Sequence of protein 1:
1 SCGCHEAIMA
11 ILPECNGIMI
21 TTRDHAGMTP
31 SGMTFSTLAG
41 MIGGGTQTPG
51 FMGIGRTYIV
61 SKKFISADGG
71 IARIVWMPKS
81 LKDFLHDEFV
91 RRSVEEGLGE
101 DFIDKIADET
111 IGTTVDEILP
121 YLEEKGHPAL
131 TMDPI

Residue-level contacts at the interface:
Residue Y58 in protein 2 is in contact with residue Q47 in protein 1 (closest heavy-atom distance 2.7 Å).
Residue T46 in protein 2 contacts residue A67 in protein 1 (closest heavy-atom distance 4.4 Å).
Residue P49 in protein 2 interacts with residue M52 in protein 1 (closest heavy-atom distance 4.3 Å).
Residue P49 in protein 2 interacts with residue F51 in protein 1 (closest heavy-atom distance 3.8 Å).
Residue M52 in protein 2 contacts residue G50 in protein 1 (closest heavy-atom distance 3.8 Å).
Residue T48 in protein 2 contacts residue D68 in protein 1 (closest heavy-atom distance 3.4 Å).
Residue I11 in protein 2 interacts with residue G50 in protein 1 (closest heavy-atom distance 3.9 Å).
Residue I65 in protein 2 is in contact with residue Q47 in protein 1 (closest heavy-atom distance 3.3 Å).
Residue G45 in protein 2 interacts with residue I65 in protein 1 (closest heavy-atom distance 4.4 Å).
Residue P49 in protein 2 is in contact with residue I11 in protein 1 (closest heavy-atom distance 3.5 Å).
Residue Y58 in protein 2 contacts residue T46 in protein 1 (closest heavy-atom distance 3.4 Å).
Residue T46 in protein 2 is in contact with residue K63 in protein 1 (closest heavy-atom distance 4.2 Å).
Residue A67 in protein 2 contacts residue M41 in protein 1 (closest heavy-atom distance 4.1 Å).
Residue D68 in protein 2 is in contact with residue T48 in protein 1 (closest heavy-atom distance 3.6 Å).
Residue I18 in protein 2 is in contact with residue P49 in protein 1 (closest heavy-atom distance 4.0 Å).
Residue M9 in protein 2 interacts with residue T48 in protein 1 (closest heavy-atom distance 4.3 Å).
Residue G53 in protein 2 contacts residue Q47 in protein 1 (closest heavy-atom distance 3.7 Å).
Residue P49 in protein 2 contacts residue I18 in protein 1 (closest heavy-atom distance 4.8 Å).
Residue I65 in protein 2 interacts with residue P49 in protein 1 (closest heavy-atom distance 3.5 Å).
Residue M52 in protein 2 is in contact with residue F51 in protein 1 (closest heavy-atom distance 3.8 Å).
Residue G50 in protein 2 interacts with residue G50 in protein 1 (closest heavy-atom distance 3.6 Å).
Residue P49 in protein 2 is in contact with residue A10 in protein 1 (closest heavy-atom distance 4.9 Å).
Residue K63 in protein 2 interacts with residue T46 in protein 1 (closest heavy-atom distance 3.5 Å).
Residue A67 in protein 2 contacts residue T48 in protein 1 (closest heavy-atom distance 4.8 Å).
Residue Y58 in protein 2 contacts residue T48 in protein 1 (closest heavy-atom distance 4.8 Å).
Residue Q47 in protein 2 contacts residue Y58 in protein 1 (closest heavy-atom distance 4.0 Å).
Residue T46 in protein 2 is in contact with residue S66 in protein 1 (closest heavy-atom distance 4.0 Å).
Residue M52 in protein 2 contacts residue T48 in protein 1 (closest heavy-atom distance 3.3 Å).
Residue G44 in protein 2 contacts residue K63 in protein 1 (closest heavy-atom distance 3.2 Å).
Residue M9 in protein 2 contacts residue Q47 in protein 1 (closest heavy-atom distance 3.7 Å).
Residue K63 in protein 2 interacts with residue G45 in protein 1 (closest heavy-atom distance 4.8 Å).
Residue Y58 in protein 2 interacts with residue G45 in protein 1 (closest heavy-atom distance 3.8 Å).
Residue Q47 in protein 2 is in contact with residue I65 in protein 1 (closest heavy-atom distance 3.7 Å).
Residue G45 in protein 2 interacts with residue Y58 in protein 1 (closest heavy-atom distance 2.4 Å).
Residue P49 in protein 2 is in contact with residue M9 in protein 1 (closest heavy-atom distance 3.6 Å).
Residue G45 in protein 2 is in contact with residue F64 in protein 1 (closest heavy-atom distance 5.0 Å).
Residue I11 in protein 2 contacts residue I11 in protein 1 (closest heavy-atom distance 4.8 Å).
Residue P49 in protein 2 contacts residue G50 in protein 1 (closest heavy-atom distance 3.4 Å).
Residue G50 in protein 2 contacts residue P49 in protein 1 (closest heavy-atom distance 4.7 Å).
Residue T48 in protein 2 is in contact with residue I65 in protein 1 (closest heavy-atom distance 3.6 Å).
Residue M52 in protein 2 interacts with residue Q47 in protein 1 (closest heavy-atom distance 3.7 Å).
Residue I65 in protein 2 contacts residue T46 in protein 1 (closest heavy-atom distance 4.6 Å).
Residue G45 in protein 2 contacts residue K63 in protein 1 (closest heavy-atom distance 3.7 Å).
Residue I135 in protein 2 contacts residue P49 in protein 1 (closest heavy-atom distance 4.8 Å).
Residue T46 in protein 2 interacts with residue Y58 in protein 1 (closest heavy-atom distance 4.3 Å).
Residue G50 in protein 2 contacts residue I11 in protein 1 (closest heavy-atom distance 4.0 Å).
Residue T46 in protein 2 interacts with residue I65 in protein 1 (closest heavy-atom distance 3.6 Å).
Residue S66 in protein 2 is in contact with residue T46 in protein 1 (closest heavy-atom distance 4.7 Å).
Residue I54 in protein 2 contacts residue Q47 in protein 1 (closest heavy-atom distance 4.1 Å).
Residue D68 in protein 2 contacts residue P49 in protein 1 (closest heavy-atom distance 3.6 Å).
Residue I11 in protein 2 contacts residue P49 in protein 1 (closest heavy-atom distance 3.5 Å).
Residue Q47 in protein 2 is in contact with residue M52 in protein 1 (closest heavy-atom distance 4.7 Å).
Residue M52 in protein 2 interacts with residue P49 in protein 1 (closest heavy-atom distance 3.5 Å).
Residue M9 in protein 2 contacts residue P49 in protein 1 (closest heavy-atom distance 3.8 Å).
Residue I65 in protein 2 interacts with residue T48 in protein 1 (closest heavy-atom distance 4.3 Å).
Residue K63 in protein 2 interacts with residue G44 in protein 1 (closest heavy-atom distance 2.6 Å).

Sequence of protein 2:
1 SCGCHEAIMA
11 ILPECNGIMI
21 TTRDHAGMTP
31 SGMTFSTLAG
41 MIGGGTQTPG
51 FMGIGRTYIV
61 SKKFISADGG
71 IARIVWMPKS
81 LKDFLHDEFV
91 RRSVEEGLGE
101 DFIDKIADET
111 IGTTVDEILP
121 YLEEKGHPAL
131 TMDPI

The following describes two proteins that form a bound complex.